Interface contacts:
Residue R92 in the first protein interacts with residue G48 in the second protein (closest heavy-atom distance 5.0 Å).
Residue R84 in the first protein interacts with residue A41 in the second protein (closest heavy-atom distance 4.8 Å).
Residue R92 in the first protein is in contact with residue A49 in the second protein (closest heavy-atom distance 4.7 Å).
Residue R84 in the first protein contacts residue A40 in the second protein (closest heavy-atom distance 3.1 Å).
Residue I85 in the first protein interacts with residue K42 in the second protein (closest heavy-atom distance 3.7 Å).
Residue I85 in the first protein contacts residue A43 in the second protein (closest heavy-atom distance 3.8 Å).
Residue K90 in the first protein contacts residue G48 in the second protein (closest heavy-atom distance 4.4 Å).
Residue I85 in the first protein contacts residue L44 in the second protein (closest heavy-atom distance 4.0 Å).
Residue G91 in the first protein interacts with residue V46 in the second protein (closest heavy-atom distance 3.4 Å).
Residue A93 in the first protein interacts with residue V46 in the second protein (closest heavy-atom distance 4.1 Å).
Residue K90 in the first protein contacts residue Y47 in the second protein (closest heavy-atom distance 3.6 Å).
Residue G91 in the first protein is in contact with residue Y47 in the second protein (closest heavy-atom distance 3.6 Å).
Residue R92 in the first protein interacts with residue V46 in the second protein (closest heavy-atom distance 4.1 Å).

This data describes a binding interaction between two proteins.

Sequence of the first protein:
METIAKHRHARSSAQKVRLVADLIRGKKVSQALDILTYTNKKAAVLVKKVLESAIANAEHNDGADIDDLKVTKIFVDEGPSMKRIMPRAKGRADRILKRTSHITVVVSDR

Sequence of the second protein:
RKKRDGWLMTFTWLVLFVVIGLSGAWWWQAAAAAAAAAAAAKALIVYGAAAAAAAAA